Sequence of chain A:
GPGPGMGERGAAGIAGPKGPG

These two protein chains interact to form a complex.

Sequence of chain B:
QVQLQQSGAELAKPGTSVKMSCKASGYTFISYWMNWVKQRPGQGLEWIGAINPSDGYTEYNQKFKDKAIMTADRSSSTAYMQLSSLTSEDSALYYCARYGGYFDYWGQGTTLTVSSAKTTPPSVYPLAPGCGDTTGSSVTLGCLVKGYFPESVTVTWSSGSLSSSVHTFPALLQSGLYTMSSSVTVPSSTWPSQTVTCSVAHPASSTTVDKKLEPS

Contacts between the two chains:
Residue N52 in chain B interacts with residue R21 in chain A (closest heavy-atom distance 4.1 Å).
Residue D55 in chain B contacts residue R21 in chain A (closest heavy-atom distance 4.7 Å).